Sequence of protein 2:
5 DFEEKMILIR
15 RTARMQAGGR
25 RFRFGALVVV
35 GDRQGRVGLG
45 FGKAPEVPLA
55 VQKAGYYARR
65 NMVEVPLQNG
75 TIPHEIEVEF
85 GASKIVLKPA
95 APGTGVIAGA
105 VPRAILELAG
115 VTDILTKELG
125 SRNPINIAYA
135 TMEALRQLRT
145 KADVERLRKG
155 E

Sequence of protein 1:
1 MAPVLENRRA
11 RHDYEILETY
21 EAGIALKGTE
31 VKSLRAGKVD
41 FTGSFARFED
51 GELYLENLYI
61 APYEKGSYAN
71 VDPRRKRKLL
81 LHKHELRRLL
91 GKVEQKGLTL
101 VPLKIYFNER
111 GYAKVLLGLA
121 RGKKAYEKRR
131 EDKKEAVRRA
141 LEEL

The following describes two proteins that form a bound complex.

Residue-level contacts at the interface:
Residue R15 in protein 2 contacts residue D132 in protein 1 (closest heavy-atom distance 4.7 Å).
Residue R15 in protein 2 is in contact with residue K133 in protein 1 (closest heavy-atom distance 3.5 Å).
Residue R15 in protein 2 contacts residue A136 in protein 1 (closest heavy-atom distance 3.4 Å).
Residue F28 in protein 2 interacts with residue A140 in protein 1 (closest heavy-atom distance 4.8 Å).
Residue I13 in protein 2 contacts residue L141 in protein 1 (closest heavy-atom distance 3.6 Å).
Residue E50 in protein 2 is in contact with residue A140 in protein 1 (closest heavy-atom distance 4.4 Å).
Residue R15 in protein 2 interacts with residue V137 in protein 1 (closest heavy-atom distance 4.6 Å).
Residue R14 in protein 2 interacts with residue V137 in protein 1 (closest heavy-atom distance 4.8 Å).
Residue I13 in protein 2 interacts with residue V137 in protein 1 (closest heavy-atom distance 3.4 Å).
Residue R15 in protein 2 interacts with residue E131 in protein 1 (closest heavy-atom distance 4.2 Å).
Residue F28 in protein 2 interacts with residue V137 in protein 1 (closest heavy-atom distance 4.7 Å).
Residue P52 in protein 2 interacts with residue L144 in protein 1 (closest heavy-atom distance 3.4 Å).
Residue V51 in protein 2 interacts with residue L141 in protein 1 (closest heavy-atom distance 4.4 Å).
Residue V51 in protein 2 interacts with residue A140 in protein 1 (closest heavy-atom distance 3.4 Å).